Residue-level contacts at the interface:
Residue E39 in the second protein is in contact with residue G96 in the first protein (closest heavy-atom distance 3.3 Å).
Residue L24 in the second protein interacts with residue I14 in the first protein (closest heavy-atom distance 3.6 Å).
Residue R4 in the second protein interacts with residue A56 in the first protein (closest heavy-atom distance 3.2 Å).
Residue N37 in the second protein contacts residue S98 in the first protein (closest heavy-atom distance 2.8 Å).
Residue Q26 in the second protein is in contact with residue P12 in the first protein (closest heavy-atom distance 3.9 Å).
Residue Y66 in the second protein contacts residue A56 in the first protein (closest heavy-atom distance 3.7 Å).
Residue K23 in the second protein is in contact with residue G94 in the first protein (closest heavy-atom distance 3.0 Å).
Residue I31 in the second protein interacts with residue R17 in the first protein (closest heavy-atom distance 3.8 Å).
Residue Q26 in the second protein is in contact with residue R93 in the first protein (closest heavy-atom distance 3.3 Å).
Residue R64 in the second protein is in contact with residue Q72 in the first protein (closest heavy-atom distance 3.3 Å).
Residue W51 in the second protein interacts with residue N57 in the first protein (closest heavy-atom distance 3.5 Å).
Residue Y20 in the second protein is in contact with residue S98 in the first protein (closest heavy-atom distance 3.2 Å).
Residue Y66 in the second protein interacts with residue Y67 in the first protein (closest heavy-atom distance 2.8 Å).
Residue F36 in the second protein is in contact with residue S98 in the first protein (closest heavy-atom distance 3.6 Å).
Residue L24 in the second protein interacts with residue G94 in the first protein (closest heavy-atom distance 3.8 Å).
Residue Y20 in the second protein is in contact with residue I14 in the first protein (closest heavy-atom distance 3.7 Å).
Residue L62 in the second protein is in contact with residue H71 in the first protein (closest heavy-atom distance 3.5 Å).
Residue G35 in the second protein contacts residue V99 in the first protein (closest heavy-atom distance 3.2 Å).
Residue L62 in the second protein contacts residue I85 in the first protein (closest heavy-atom distance 3.8 Å).
Residue W51 in the second protein contacts residue L61 in the first protein (closest heavy-atom distance 4.0 Å).
Residue E39 in the second protein is in contact with residue G95 in the first protein (closest heavy-atom distance 4.2 Å).
Residue V28 in the second protein is in contact with residue I14 in the first protein (closest heavy-atom distance 3.9 Å).
Residue F36 in the second protein is in contact with residue L61 in the first protein (closest heavy-atom distance 3.9 Å).
Residue V38 in the second protein is in contact with residue L61 in the first protein (closest heavy-atom distance 4.0 Å).
Residue L24 in the second protein contacts residue R93 in the first protein (closest heavy-atom distance 4.2 Å).
Residue H65 in the second protein interacts with residue L69 in the first protein (closest heavy-atom distance 3.7 Å).
Residue S27 in the second protein is in contact with residue D8 in the first protein (closest heavy-atom distance 3.7 Å).
Residue G35 in the second protein contacts residue F101 in the first protein (closest heavy-atom distance 3.6 Å).
Residue V34 in the second protein contacts residue F101 in the first protein (closest heavy-atom distance 3.0 Å).
Residue E39 in the second protein is in contact with residue G94 in the first protein (closest heavy-atom distance 3.6 Å).
Residue F36 in the second protein is in contact with residue Y67 in the first protein (closest heavy-atom distance 3.8 Å).
Residue T29 in the second protein interacts with residue D8 in the first protein (closest heavy-atom distance 3.1 Å).
Residue W51 in the second protein contacts residue A56 in the first protein (closest heavy-atom distance 3.7 Å).
Residue H65 in the second protein is in contact with residue P33 in the first protein (closest heavy-atom distance 3.3 Å).
Residue N37 in the second protein interacts with residue R15 in the first protein (closest heavy-atom distance 3.9 Å).
Residue H65 in the second protein is in contact with residue H31 in the first protein (closest heavy-atom distance 3.2 Å).
Residue N37 in the second protein interacts with residue Q97 in the first protein (closest heavy-atom distance 3.6 Å).
Residue Y20 in the second protein contacts residue R15 in the first protein (closest heavy-atom distance 3.8 Å).
Residue N49 in the second protein is in contact with residue E58 in the first protein (closest heavy-atom distance 3.1 Å).
Residue V38 in the second protein is in contact with residue G96 in the first protein (closest heavy-atom distance 3.3 Å).
Residue E39 in the second protein interacts with residue T92 in the first protein (closest heavy-atom distance 2.7 Å).
Residue V34 in the second protein is in contact with residue V99 in the first protein (closest heavy-atom distance 4.0 Å).
Residue Y66 in the second protein interacts with residue L69 in the first protein (closest heavy-atom distance 4.1 Å).
Residue P61 in the second protein contacts residue E73 in the first protein (closest heavy-atom distance 4.1 Å).
Residue V38 in the second protein contacts residue E58 in the first protein (closest heavy-atom distance 3.8 Å).
Residue R64 in the second protein is in contact with residue S35 in the first protein (closest heavy-atom distance 3.8 Å).
Residue P61 in the second protein is in contact with residue H71 in the first protein (closest heavy-atom distance 3.7 Å).
Residue T40 in the second protein interacts with residue E58 in the first protein (closest heavy-atom distance 3.2 Å).
Residue L62 in the second protein contacts residue L69 in the first protein (closest heavy-atom distance 4.1 Å).
Residue V34 in the second protein is in contact with residue Q100 in the first protein (closest heavy-atom distance 3.7 Å).
Residue W51 in the second protein contacts residue E58 in the first protein (closest heavy-atom distance 4.0 Å).
Residue S27 in the second protein interacts with residue Q9 in the first protein (closest heavy-atom distance 4.2 Å).
Residue H65 in the second protein is in contact with residue H71 in the first protein (closest heavy-atom distance 3.0 Å).
Residue T68 in the second protein is in contact with residue V55 in the first protein (closest heavy-atom distance 3.6 Å).
Residue V38 in the second protein interacts with residue Q97 in the first protein (closest heavy-atom distance 2.8 Å).
Residue Q26 in the second protein is in contact with residue A11 in the first protein (closest heavy-atom distance 3.5 Å).
Residue R64 in the second protein is in contact with residue H71 in the first protein (closest heavy-atom distance 3.9 Å).
Residue Y66 in the second protein is in contact with residue H31 in the first protein (closest heavy-atom distance 3.9 Å).
Residue F36 in the second protein is in contact with residue V99 in the first protein (closest heavy-atom distance 2.9 Å).
Residue Y20 in the second protein is in contact with residue T92 in the first protein (closest heavy-atom distance 3.9 Å).

Sequence of the second protein:
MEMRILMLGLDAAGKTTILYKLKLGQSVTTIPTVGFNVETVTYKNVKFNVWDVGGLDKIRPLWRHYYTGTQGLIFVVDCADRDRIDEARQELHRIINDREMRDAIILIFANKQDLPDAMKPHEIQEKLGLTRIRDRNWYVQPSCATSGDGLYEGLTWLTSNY

These two protein chains interact to form a complex.

Sequence of the first protein:
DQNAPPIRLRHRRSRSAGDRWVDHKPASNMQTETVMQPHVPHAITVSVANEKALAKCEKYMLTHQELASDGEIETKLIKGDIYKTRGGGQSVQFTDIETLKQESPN